Residue-level contacts at the interface:
Residue T70 in protein 2 interacts with residue N73 in protein 1 (closest heavy-atom distance 4.9 Å).
Residue G69 in protein 2 contacts residue G9 in protein 1 (closest heavy-atom distance 3.2 Å).
Residue G69 in protein 2 is in contact with residue N73 in protein 1 (closest heavy-atom distance 4.3 Å).
Residue S68 in protein 2 interacts with residue G9 in protein 1 (closest heavy-atom distance 4.1 Å).
Residue G69 in protein 2 interacts with residue D10 in protein 1 (closest heavy-atom distance 4.5 Å).
Residue G30 in protein 2 contacts residue K72 in protein 1 (closest heavy-atom distance 4.8 Å).
Residue K31 in protein 2 interacts with residue K72 in protein 1 (closest heavy-atom distance 3.4 Å).
Residue K31 in protein 2 is in contact with residue D53 in protein 1 (closest heavy-atom distance 2.8 Å).
Residue G30 in protein 2 contacts residue N73 in protein 1 (closest heavy-atom distance 4.2 Å).
Residue S26 in protein 2 is in contact with residue N73 in protein 1 (closest heavy-atom distance 3.7 Å).
Residue S68 in protein 2 contacts residue K8 in protein 1 (closest heavy-atom distance 3.9 Å).
Residue K31 in protein 2 contacts residue R54 in protein 1 (closest heavy-atom distance 4.3 Å).
Residue S68 in protein 2 interacts with residue D10 in protein 1 (closest heavy-atom distance 3.2 Å).
Residue K67 in protein 2 interacts with residue D10 in protein 1 (closest heavy-atom distance 3.7 Å).
Residue G69 in protein 2 contacts residue K8 in protein 1 (closest heavy-atom distance 4.8 Å).
Residue K67 in protein 2 is in contact with residue G9 in protein 1 (closest heavy-atom distance 5.0 Å).

Sequence of protein 1:
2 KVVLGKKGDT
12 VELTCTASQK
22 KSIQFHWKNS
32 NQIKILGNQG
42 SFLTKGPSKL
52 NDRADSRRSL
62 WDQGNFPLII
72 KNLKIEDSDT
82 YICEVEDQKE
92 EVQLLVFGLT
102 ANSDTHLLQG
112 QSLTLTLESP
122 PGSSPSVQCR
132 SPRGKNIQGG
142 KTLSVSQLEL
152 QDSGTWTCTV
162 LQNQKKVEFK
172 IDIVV

Sequence of protein 2:
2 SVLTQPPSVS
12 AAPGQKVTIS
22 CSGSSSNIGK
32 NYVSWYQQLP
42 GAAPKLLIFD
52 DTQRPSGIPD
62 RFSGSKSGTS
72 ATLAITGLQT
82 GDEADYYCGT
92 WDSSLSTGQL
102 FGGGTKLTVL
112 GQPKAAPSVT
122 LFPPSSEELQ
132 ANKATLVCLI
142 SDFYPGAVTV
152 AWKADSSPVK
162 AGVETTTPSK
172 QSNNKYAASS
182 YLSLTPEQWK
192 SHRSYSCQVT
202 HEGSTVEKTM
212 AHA

This data describes a binding interaction between two proteins.